Sequence of the first protein:
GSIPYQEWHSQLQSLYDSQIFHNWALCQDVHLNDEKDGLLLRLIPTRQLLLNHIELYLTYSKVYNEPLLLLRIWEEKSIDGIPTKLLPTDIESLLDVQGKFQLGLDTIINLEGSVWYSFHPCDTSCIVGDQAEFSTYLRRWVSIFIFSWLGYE

Contacts between the two chains:
Residue I122 in the second protein interacts with residue L118 in the first protein (closest heavy-atom distance 4.0 Å).
Residue T120 in the second protein contacts residue T120 in the first protein (closest heavy-atom distance 3.6 Å).
Residue Y75 in the second protein interacts with residue Y75 in the first protein (closest heavy-atom distance 3.3 Å).
Residue L118 in the second protein interacts with residue L124 in the first protein (closest heavy-atom distance 4.3 Å).
Residue E77 in the second protein interacts with residue V74 in the first protein (closest heavy-atom distance 4.3 Å).
Residue G1 in the second protein contacts residue V74 in the first protein (closest heavy-atom distance 3.5 Å).
Residue C135 in the second protein interacts with residue V74 in the first protein (closest heavy-atom distance 4.4 Å).
Residue I121 in the second protein contacts residue I121 in the first protein (closest heavy-atom distance 2.9 Å).
Residue E77 in the second protein interacts with residue Y75 in the first protein (closest heavy-atom distance 3.8 Å).
Residue I121 in the second protein interacts with residue D119 in the first protein (closest heavy-atom distance 3.9 Å).
Residue G117 in the second protein is in contact with residue V74 in the first protein (closest heavy-atom distance 4.6 Å).
Residue Y75 in the second protein contacts residue G1 in the first protein (closest heavy-atom distance 3.8 Å).
Residue L118 in the second protein is in contact with residue L81 in the first protein (closest heavy-atom distance 4.1 Å).
Residue I122 in the second protein contacts residue D119 in the first protein (closest heavy-atom distance 3.5 Å).
Residue N123 in the second protein is in contact with residue D119 in the first protein (closest heavy-atom distance 3.3 Å).
Residue G1 in the second protein is in contact with residue Y75 in the first protein (closest heavy-atom distance 4.3 Å).
Residue V74 in the second protein is in contact with residue D136 in the first protein (closest heavy-atom distance 3.8 Å).
Residue Y75 in the second protein interacts with residue L79 in the first protein (closest heavy-atom distance 3.4 Å).
Residue V74 in the second protein is in contact with residue T137 in the first protein (closest heavy-atom distance 4.6 Å).
Residue N76 in the second protein is in contact with residue G1 in the first protein (closest heavy-atom distance 2.3 Å).
Residue I121 in the second protein is in contact with residue N123 in the first protein (closest heavy-atom distance 4.1 Å).
Residue S131 in the second protein is in contact with residue Y75 in the first protein (closest heavy-atom distance 4.7 Å).
Residue K73 in the second protein contacts residue G1 in the first protein (closest heavy-atom distance 4.5 Å).
Residue T137 in the second protein interacts with residue V74 in the first protein (closest heavy-atom distance 4.7 Å).
Residue V74 in the second protein is in contact with residue G117 in the first protein (closest heavy-atom distance 3.9 Å).
Residue V74 in the second protein contacts residue H133 in the first protein (closest heavy-atom distance 3.4 Å).
Residue Y75 in the second protein contacts residue H133 in the first protein (closest heavy-atom distance 3.0 Å).
Residue N123 in the second protein is in contact with residue I121 in the first protein (closest heavy-atom distance 4.6 Å).
Residue L79 in the second protein interacts with residue Y75 in the first protein (closest heavy-atom distance 3.9 Å).
Residue H133 in the second protein interacts with residue Y75 in the first protein (closest heavy-atom distance 2.6 Å).
Residue D119 in the second protein interacts with residue I122 in the first protein (closest heavy-atom distance 3.5 Å).
Residue V74 in the second protein is in contact with residue E77 in the first protein (closest heavy-atom distance 4.4 Å).
Residue D119 in the second protein contacts residue I121 in the first protein (closest heavy-atom distance 3.8 Å).
Residue L118 in the second protein interacts with residue I122 in the first protein (closest heavy-atom distance 3.6 Å).
Residue D136 in the second protein interacts with residue V74 in the first protein (closest heavy-atom distance 3.6 Å).
Residue L118 in the second protein interacts with residue L79 in the first protein (closest heavy-atom distance 4.3 Å).
Residue T120 in the second protein contacts residue I121 in the first protein (closest heavy-atom distance 3.5 Å).
Residue V74 in the second protein contacts residue L116 in the first protein (closest heavy-atom distance 4.0 Å).
Residue D136 in the second protein is in contact with residue K73 in the first protein (closest heavy-atom distance 4.3 Å).
Residue Y75 in the second protein contacts residue E77 in the first protein (closest heavy-atom distance 3.2 Å).
Residue L118 in the second protein contacts residue N123 in the first protein (closest heavy-atom distance 4.9 Å).
Residue I121 in the second protein is in contact with residue T120 in the first protein (closest heavy-atom distance 3.5 Å).
Residue T70 in the second protein contacts residue L118 in the first protein (closest heavy-atom distance 4.7 Å).
Residue T120 in the second protein contacts residue I122 in the first protein (closest heavy-atom distance 3.3 Å).
Residue D136 in the second protein is in contact with residue N76 in the first protein (closest heavy-atom distance 4.0 Å).
Residue G1 in the second protein contacts residue N76 in the first protein (closest heavy-atom distance 2.4 Å).
Residue Y75 in the second protein interacts with residue S131 in the first protein (closest heavy-atom distance 4.3 Å).
Residue L124 in the second protein is in contact with residue L118 in the first protein (closest heavy-atom distance 3.8 Å).
Residue H133 in the second protein is in contact with residue V74 in the first protein (closest heavy-atom distance 3.7 Å).
Residue D119 in the second protein interacts with residue N123 in the first protein (closest heavy-atom distance 2.9 Å).
Residue L116 in the second protein contacts residue V74 in the first protein (closest heavy-atom distance 3.5 Å).
Residue L116 in the second protein contacts residue K73 in the first protein (closest heavy-atom distance 4.0 Å).
Residue I122 in the second protein is in contact with residue T120 in the first protein (closest heavy-atom distance 4.5 Å).
Residue K73 in the second protein contacts residue D136 in the first protein (closest heavy-atom distance 3.6 Å).
Residue L118 in the second protein contacts residue T70 in the first protein (closest heavy-atom distance 4.7 Å).
Residue P78 in the second protein is in contact with residue Y75 in the first protein (closest heavy-atom distance 4.8 Å).
Residue V74 in the second protein contacts residue G1 in the first protein (closest heavy-atom distance 3.2 Å).
Residue L81 in the second protein is in contact with residue L118 in the first protein (closest heavy-atom distance 4.3 Å).
Residue N76 in the second protein contacts residue D136 in the first protein (closest heavy-atom distance 3.9 Å).

These two protein chains interact to form a complex.

Sequence of the second protein:
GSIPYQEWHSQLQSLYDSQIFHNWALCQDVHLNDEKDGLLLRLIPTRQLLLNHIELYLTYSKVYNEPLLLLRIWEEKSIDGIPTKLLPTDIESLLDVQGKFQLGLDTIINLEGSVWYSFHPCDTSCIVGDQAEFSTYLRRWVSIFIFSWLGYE